Sequence of protein 1:
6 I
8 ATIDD

Sequence of protein 2:
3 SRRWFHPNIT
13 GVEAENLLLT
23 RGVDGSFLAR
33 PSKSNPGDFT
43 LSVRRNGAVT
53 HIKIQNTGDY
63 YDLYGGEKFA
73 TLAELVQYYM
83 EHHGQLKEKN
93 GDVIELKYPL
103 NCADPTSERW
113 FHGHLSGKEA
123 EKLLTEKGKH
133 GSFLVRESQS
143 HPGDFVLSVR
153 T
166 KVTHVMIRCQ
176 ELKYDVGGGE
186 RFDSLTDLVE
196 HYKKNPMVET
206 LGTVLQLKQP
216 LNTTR

Interface contacts:
Residue V181 in protein 2 is in contact with residue I10 in protein 1 (closest heavy-atom distance 4.1 Å).
Residue E204 in protein 2 contacts residue A8 in protein 1 (closest heavy-atom distance 3.5 Å).
Residue M171 in protein 2 interacts with residue A8 in protein 1 (closest heavy-atom distance 4.7 Å).
Residue V203 in protein 2 contacts residue I10 in protein 1 (closest heavy-atom distance 3.7 Å).
Residue E204 in protein 2 contacts residue I10 in protein 1 (closest heavy-atom distance 4.2 Å).
Residue H169 in protein 2 is in contact with residue I6 in protein 1 (closest heavy-atom distance 4.9 Å).
Residue E204 in protein 2 interacts with residue T9 in protein 1 (closest heavy-atom distance 3.3 Å).
Residue H169 in protein 2 is in contact with residue A8 in protein 1 (closest heavy-atom distance 2.7 Å).
Residue T168 in protein 2 contacts residue A8 in protein 1 (closest heavy-atom distance 3.5 Å).
Residue T205 in protein 2 contacts residue D11 in protein 1 (closest heavy-atom distance 3.7 Å).
Residue V170 in protein 2 contacts residue I10 in protein 1 (closest heavy-atom distance 3.6 Å).
Residue T205 in protein 2 contacts residue I10 in protein 1 (closest heavy-atom distance 4.1 Å).
Residue T205 in protein 2 contacts residue T9 in protein 1 (closest heavy-atom distance 3.1 Å).
Residue L210 in protein 2 interacts with residue I10 in protein 1 (closest heavy-atom distance 4.8 Å).
Residue V170 in protein 2 interacts with residue A8 in protein 1 (closest heavy-atom distance 4.1 Å).
Residue M202 in protein 2 interacts with residue I10 in protein 1 (closest heavy-atom distance 3.2 Å).
Residue G184 in protein 2 is in contact with residue D12 in protein 1 (closest heavy-atom distance 4.9 Å).
Residue V203 in protein 2 is in contact with residue D11 in protein 1 (closest heavy-atom distance 4.5 Å).
Residue V203 in protein 2 contacts residue T9 in protein 1 (closest heavy-atom distance 4.3 Å).

The following describes two proteins that form a bound complex.